Interface contacts:
Residue S93 in chain B contacts residue Q52 in chain A (closest heavy-atom distance 3.0 Å).
Residue V49 in chain B contacts residue I96 in chain A (closest heavy-atom distance 4.6 Å).
Residue H32 in chain B interacts with residue G107 in chain A (closest heavy-atom distance 4.4 Å).
Residue L23 in chain B is in contact with residue K104 in chain A (closest heavy-atom distance 3.7 Å).
Residue V34 in chain B contacts residue F105 in chain A (closest heavy-atom distance 4.1 Å).
Residue K27 in chain B is in contact with residue I96 in chain A (closest heavy-atom distance 3.7 Å).
Residue E100 in chain B is in contact with residue L23 in chain A (closest heavy-atom distance 4.2 Å).
Residue I96 in chain B interacts with residue V49 in chain A (closest heavy-atom distance 4.0 Å).
Residue I71 in chain B contacts residue Y92 in chain A (closest heavy-atom distance 4.8 Å).
Residue L23 in chain B contacts residue I106 in chain A (closest heavy-atom distance 3.3 Å).
Residue I96 in chain B contacts residue K27 in chain A (closest heavy-atom distance 4.4 Å).
Residue L99 in chain B is in contact with residue L23 in chain A (closest heavy-atom distance 3.3 Å).
Residue L98 in chain B interacts with residue L99 in chain A (closest heavy-atom distance 4.4 Å).
Residue F95 in chain B contacts residue L99 in chain A (closest heavy-atom distance 3.5 Å).
Residue I96 in chain B interacts with residue L25 in chain A (closest heavy-atom distance 3.0 Å).
Residue Y92 in chain B interacts with residue Q52 in chain A (closest heavy-atom distance 4.8 Å).
Residue K38 in chain B interacts with residue F105 in chain A (closest heavy-atom distance 3.9 Å).
Residue I51 in chain B is in contact with residue Y92 in chain A (closest heavy-atom distance 3.8 Å).
Residue I51 in chain B is in contact with residue S93 in chain A (closest heavy-atom distance 4.0 Å).
Residue L99 in chain B interacts with residue L99 in chain A (closest heavy-atom distance 3.3 Å).
Residue I96 in chain B interacts with residue I51 in chain A (closest heavy-atom distance 3.8 Å).
Residue Y92 in chain B is in contact with residue D74 in chain A (closest heavy-atom distance 3.2 Å).
Residue L99 in chain B contacts residue L98 in chain A (closest heavy-atom distance 4.3 Å).
Residue I71 in chain B interacts with residue I96 in chain A (closest heavy-atom distance 3.4 Å).
Residue H32 in chain B is in contact with residue I106 in chain A (closest heavy-atom distance 4.7 Å).
Residue K27 in chain B interacts with residue D97 in chain A (closest heavy-atom distance 3.2 Å).
Residue L25 in chain B contacts residue E100 in chain A (closest heavy-atom distance 3.6 Å).
Residue K38 in chain B contacts residue I106 in chain A (closest heavy-atom distance 2.7 Å).
Residue D97 in chain B interacts with residue K27 in chain A (closest heavy-atom distance 2.7 Å).
Residue L25 in chain B contacts residue I106 in chain A (closest heavy-atom distance 3.4 Å).
Residue L23 in chain B interacts with residue E100 in chain A (closest heavy-atom distance 3.8 Å).
Residue L25 in chain B contacts residue L99 in chain A (closest heavy-atom distance 3.5 Å).
Residue I51 in chain B is in contact with residue I96 in chain A (closest heavy-atom distance 3.7 Å).
Residue V24 in chain B interacts with residue I106 in chain A (closest heavy-atom distance 4.5 Å).
Residue K38 in chain B interacts with residue G107 in chain A (closest heavy-atom distance 4.9 Å).
Residue D73 in chain B is in contact with residue Y92 in chain A (closest heavy-atom distance 4.7 Å).
Residue V49 in chain B contacts residue L99 in chain A (closest heavy-atom distance 4.5 Å).
Residue R78 in chain B is in contact with residue Y92 in chain A (closest heavy-atom distance 3.8 Å).
Residue I106 in chain B contacts residue K38 in chain A (closest heavy-atom distance 3.4 Å).
Residue Y92 in chain B contacts residue I51 in chain A (closest heavy-atom distance 3.6 Å).
Residue L99 in chain B interacts with residue L25 in chain A (closest heavy-atom distance 4.3 Å).
Residue I106 in chain B is in contact with residue L25 in chain A (closest heavy-atom distance 3.3 Å).
Residue L99 in chain B is in contact with residue F95 in chain A (closest heavy-atom distance 3.9 Å).
Residue A77 in chain B is in contact with residue Y92 in chain A (closest heavy-atom distance 4.1 Å).
Residue L23 in chain B is in contact with residue L99 in chain A (closest heavy-atom distance 3.1 Å).
Residue I96 in chain B contacts residue F95 in chain A (closest heavy-atom distance 3.7 Å).
Residue E100 in chain B interacts with residue L25 in chain A (closest heavy-atom distance 3.5 Å).
Residue D74 in chain B interacts with residue Y92 in chain A (closest heavy-atom distance 2.7 Å).
Residue E35 in chain B is in contact with residue I106 in chain A (closest heavy-atom distance 3.9 Å).
Residue Y28 in chain B interacts with residue G107 in chain A (closest heavy-atom distance 4.5 Å).
Residue F95 in chain B interacts with residue F95 in chain A (closest heavy-atom distance 3.3 Å).
Residue I96 in chain B contacts residue I71 in chain A (closest heavy-atom distance 4.9 Å).
Residue G107 in chain B contacts residue V34 in chain A (closest heavy-atom distance 4.5 Å).
Residue S93 in chain B interacts with residue K27 in chain A (closest heavy-atom distance 4.4 Å).
Residue G107 in chain B is in contact with residue K38 in chain A (closest heavy-atom distance 2.9 Å).
Residue V34 in chain B is in contact with residue I106 in chain A (closest heavy-atom distance 4.6 Å).
Residue Q52 in chain B contacts residue S93 in chain A (closest heavy-atom distance 3.3 Å).
Residue F95 in chain B interacts with residue I96 in chain A (closest heavy-atom distance 3.4 Å).
Residue Y92 in chain B interacts with residue R78 in chain A (closest heavy-atom distance 4.3 Å).
Residue L25 in chain B interacts with residue I96 in chain A (closest heavy-atom distance 3.4 Å).

Sequence of chain B:
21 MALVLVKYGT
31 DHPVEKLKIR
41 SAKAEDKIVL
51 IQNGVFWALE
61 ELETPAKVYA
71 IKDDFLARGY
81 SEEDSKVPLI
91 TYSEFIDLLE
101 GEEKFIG

Sequence of chain A:
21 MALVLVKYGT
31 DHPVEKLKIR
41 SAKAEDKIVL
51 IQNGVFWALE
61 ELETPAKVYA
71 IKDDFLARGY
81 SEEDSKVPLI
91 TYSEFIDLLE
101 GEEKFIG

This data describes a binding interaction between two proteins.